The following describes two proteins that form a bound complex.

Residue-level contacts at the interface:
Residue V663 in chain A interacts with residue V451 in chain B (closest heavy-atom distance 3.0 Å).
Residue G691 in chain A interacts with residue V28 in chain B (closest heavy-atom distance 3.0 Å).
Residue L655 in chain A is in contact with residue Y343 in chain B (closest heavy-atom distance 3.4 Å).
Residue A177 in chain A is in contact with residue P484 in chain B (closest heavy-atom distance 3.4 Å).
Residue S176 in chain A interacts with residue P484 in chain B (closest heavy-atom distance 3.3 Å).
Residue A657 in chain A contacts residue N347 in chain B (closest heavy-atom distance 3.1 Å).
Residue L655 in chain A is in contact with residue N347 in chain B (closest heavy-atom distance 3.5 Å).
Residue E621 in chain A is in contact with residue T401 in chain B (closest heavy-atom distance 3.4 Å).
Residue W582 in chain A interacts with residue G335 in chain B (closest heavy-atom distance 3.2 Å).
Residue E688 in chain A is in contact with residue H30 in chain B (closest heavy-atom distance 3.5 Å).
Residue P608 in chain A is in contact with residue Q339 in chain B (closest heavy-atom distance 3.0 Å).
Residue A666 in chain A contacts residue D450 in chain B (closest heavy-atom distance 2.9 Å).
Residue P235 in chain A is in contact with residue Q370 in chain B (closest heavy-atom distance 3.5 Å).
Residue G179 in chain A interacts with residue S322 in chain B (closest heavy-atom distance 3.4 Å).
Residue A585 in chain A contacts residue A312 in chain B (closest heavy-atom distance 3.3 Å).
Residue S583 in chain A is in contact with residue A314 in chain B (closest heavy-atom distance 3.4 Å).
Residue P633 in chain A interacts with residue Y452 in chain B (closest heavy-atom distance 3.3 Å).
Residue I614 in chain A contacts residue T313 in chain B (closest heavy-atom distance 3.5 Å).
Residue S616 in chain A interacts with residue T446 in chain B (closest heavy-atom distance 3.4 Å).
Residue G579 in chain A interacts with residue N422 in chain B (closest heavy-atom distance 3.5 Å).
Residue E611 in chain A contacts residue Y365 in chain B (closest heavy-atom distance 2.8 Å).
Residue T180 in chain A contacts residue P484 in chain B (closest heavy-atom distance 3.3 Å).
Residue H685 in chain A interacts with residue S227 in chain B (closest heavy-atom distance 3.4 Å).
Residue W654 in chain A contacts residue N347 in chain B (closest heavy-atom distance 2.5 Å).
Residue G691 in chain A contacts residue V27 in chain B (closest heavy-atom distance 3.4 Å).
Residue I181 in chain A interacts with residue F438 in chain B (closest heavy-atom distance 3.4 Å).
Residue A584 in chain A is in contact with residue Q339 in chain B (closest heavy-atom distance 2.9 Å).
Residue Y625 in chain A interacts with residue H397 in chain B (closest heavy-atom distance 3.0 Å).
Residue V663 in chain A is in contact with residue D450 in chain B (closest heavy-atom distance 3.3 Å).
Residue A382 in chain A interacts with residue D418 in chain B (closest heavy-atom distance 3.4 Å).
Residue S620 in chain A contacts residue T401 in chain B (closest heavy-atom distance 3.4 Å).
Residue S176 in chain A is in contact with residue T488 in chain B (closest heavy-atom distance 3.5 Å).
Residue T628 in chain A interacts with residue I460 in chain B (closest heavy-atom distance 3.4 Å).
Residue E619 in chain A interacts with residue R302 in chain B (closest heavy-atom distance 3.5 Å).
Residue T641 in chain A contacts residue R309 in chain B (closest heavy-atom distance 3.4 Å).
Residue V663 in chain A contacts residue P449 in chain B (closest heavy-atom distance 3.4 Å).
Residue R615 in chain A interacts with residue R303 in chain B (closest heavy-atom distance 3.3 Å).
Residue T641 in chain A interacts with residue L310 in chain B (closest heavy-atom distance 3.4 Å).
Residue V588 in chain A contacts residue N311 in chain B (closest heavy-atom distance 3.4 Å).
Residue P664 in chain A is in contact with residue D450 in chain B (closest heavy-atom distance 3.5 Å).
Residue D581 in chain A interacts with residue Q442 in chain B (closest heavy-atom distance 2.4 Å).
Residue P660 in chain A contacts residue H344 in chain B (closest heavy-atom distance 3.4 Å).
Residue G691 in chain A is in contact with residue H30 in chain B (closest heavy-atom distance 3.4 Å).
Residue A585 in chain A is in contact with residue T313 in chain B (closest heavy-atom distance 3.3 Å).
Residue T641 in chain A interacts with residue N311 in chain B (closest heavy-atom distance 3.4 Å).
Residue W582 in chain A is in contact with residue N422 in chain B (closest heavy-atom distance 3.2 Å).
Residue K598 in chain A contacts residue N311 in chain B (closest heavy-atom distance 3.4 Å).
Residue S583 in chain A interacts with residue R315 in chain B (closest heavy-atom distance 3.3 Å).
Residue K659 in chain A interacts with residue E385 in chain B (closest heavy-atom distance 3.3 Å).
Residue H647 in chain A interacts with residue N311 in chain B (closest heavy-atom distance 3.3 Å).
Residue A613 in chain A is in contact with residue R309 in chain B (closest heavy-atom distance 3.0 Å).
Residue E182 in chain A interacts with residue F438 in chain B (closest heavy-atom distance 3.2 Å).
Residue V629 in chain A is in contact with residue A456 in chain B (closest heavy-atom distance 3.4 Å).
Residue A178 in chain A contacts residue S322 in chain B (closest heavy-atom distance 2.8 Å).
Residue F617 in chain A is in contact with residue G307 in chain B (closest heavy-atom distance 2.9 Å).
Residue C689 in chain A is in contact with residue Y286 in chain B (closest heavy-atom distance 3.3 Å).
Residue E636 in chain A interacts with residue Y452 in chain B (closest heavy-atom distance 3.4 Å).
Residue K394 in chain A interacts with residue D439 in chain B (closest heavy-atom distance 2.8 Å).
Residue F617 in chain A interacts with residue H397 in chain B (closest heavy-atom distance 3.4 Å).
Residue Y625 in chain A is in contact with residue T395 in chain B (closest heavy-atom distance 3.4 Å).

Sequence of chain B:
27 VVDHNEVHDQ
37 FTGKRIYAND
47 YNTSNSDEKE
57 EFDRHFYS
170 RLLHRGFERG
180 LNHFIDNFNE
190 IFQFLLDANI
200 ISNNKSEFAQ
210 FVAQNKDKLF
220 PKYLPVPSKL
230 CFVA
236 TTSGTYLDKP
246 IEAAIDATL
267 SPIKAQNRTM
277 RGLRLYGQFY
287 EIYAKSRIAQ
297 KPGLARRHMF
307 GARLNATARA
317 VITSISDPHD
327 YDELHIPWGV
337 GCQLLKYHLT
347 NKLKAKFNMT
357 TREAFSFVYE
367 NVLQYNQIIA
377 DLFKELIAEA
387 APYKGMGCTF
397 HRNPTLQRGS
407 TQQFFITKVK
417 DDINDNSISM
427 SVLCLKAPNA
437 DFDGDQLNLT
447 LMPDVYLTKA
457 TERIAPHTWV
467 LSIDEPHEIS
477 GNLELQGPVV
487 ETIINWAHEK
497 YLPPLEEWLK

Sequence of chain A:
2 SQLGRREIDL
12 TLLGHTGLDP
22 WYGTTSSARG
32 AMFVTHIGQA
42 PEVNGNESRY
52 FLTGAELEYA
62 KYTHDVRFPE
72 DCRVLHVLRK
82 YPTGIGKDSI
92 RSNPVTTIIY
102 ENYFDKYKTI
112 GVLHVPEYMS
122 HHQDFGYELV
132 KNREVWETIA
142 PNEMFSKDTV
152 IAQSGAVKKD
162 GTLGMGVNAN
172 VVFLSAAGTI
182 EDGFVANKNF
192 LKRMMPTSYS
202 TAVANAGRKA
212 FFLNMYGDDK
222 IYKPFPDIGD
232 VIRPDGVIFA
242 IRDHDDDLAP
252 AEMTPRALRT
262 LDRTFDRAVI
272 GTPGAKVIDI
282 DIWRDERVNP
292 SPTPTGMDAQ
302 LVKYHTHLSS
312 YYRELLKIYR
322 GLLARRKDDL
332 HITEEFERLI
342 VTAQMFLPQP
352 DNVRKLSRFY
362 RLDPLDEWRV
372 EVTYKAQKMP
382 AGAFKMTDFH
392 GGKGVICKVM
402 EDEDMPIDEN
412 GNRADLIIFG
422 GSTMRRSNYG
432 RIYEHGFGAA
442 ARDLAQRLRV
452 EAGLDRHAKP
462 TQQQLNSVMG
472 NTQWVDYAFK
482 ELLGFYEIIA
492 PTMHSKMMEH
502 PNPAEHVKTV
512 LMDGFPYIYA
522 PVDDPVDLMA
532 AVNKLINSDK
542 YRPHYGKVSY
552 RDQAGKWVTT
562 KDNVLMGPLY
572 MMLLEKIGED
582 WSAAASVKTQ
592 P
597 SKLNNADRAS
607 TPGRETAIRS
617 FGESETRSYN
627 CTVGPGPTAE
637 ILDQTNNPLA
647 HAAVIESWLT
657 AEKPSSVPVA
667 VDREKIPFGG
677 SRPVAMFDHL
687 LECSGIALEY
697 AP